Sequence of protein 2:
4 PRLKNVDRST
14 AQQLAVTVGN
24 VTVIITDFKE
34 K

Sequence of protein 1:
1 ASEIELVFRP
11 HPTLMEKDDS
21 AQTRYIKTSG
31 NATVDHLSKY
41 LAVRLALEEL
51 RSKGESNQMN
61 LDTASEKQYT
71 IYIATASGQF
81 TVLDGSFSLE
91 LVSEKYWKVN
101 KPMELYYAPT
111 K

These two protein chains interact to form a complex.

Contacts between the two chains:
Residue P102 in protein 1 contacts residue L6 in protein 2 (closest heavy-atom distance 3.7 Å).
Residue L37 in protein 1 is in contact with residue I28 in protein 2 (closest heavy-atom distance 3.8 Å).
Residue Y25 in protein 1 contacts residue E33 in protein 2 (closest heavy-atom distance 3.4 Å).
Residue L6 in protein 1 contacts residue L6 in protein 2 (closest heavy-atom distance 3.9 Å).
Residue R44 in protein 1 interacts with residue D30 in protein 2 (closest heavy-atom distance 2.9 Å).
Residue Y25 in protein 1 interacts with residue V9 in protein 2 (closest heavy-atom distance 3.6 Å).
Residue Y40 in protein 1 contacts residue I28 in protein 2 (closest heavy-atom distance 3.5 Å).
Residue H36 in protein 1 interacts with residue V24 in protein 2 (closest heavy-atom distance 2.8 Å).
Residue L47 in protein 1 is in contact with residue L17 in protein 2 (closest heavy-atom distance 3.9 Å).
Residue H36 in protein 1 is in contact with residue V19 in protein 2 (closest heavy-atom distance 3.3 Å).
Residue K27 in protein 1 contacts residue I27 in protein 2 (closest heavy-atom distance 3.9 Å).
Residue I26 in protein 1 interacts with residue L6 in protein 2 (closest heavy-atom distance 3.7 Å).
Residue I26 in protein 1 interacts with residue F31 in protein 2 (closest heavy-atom distance 4.4 Å).
Residue H36 in protein 1 is in contact with residue V21 in protein 2 (closest heavy-atom distance 3.5 Å).
Residue Y25 in protein 1 contacts residue N8 in protein 2 (closest heavy-atom distance 3.4 Å).
Residue T28 in protein 1 interacts with residue I27 in protein 2 (closest heavy-atom distance 2.8 Å).
Residue N100 in protein 1 is in contact with residue P4 in protein 2 (closest heavy-atom distance 3.3 Å).
Residue S29 in protein 1 is in contact with residue V26 in protein 2 (closest heavy-atom distance 3.7 Å).
Residue H36 in protein 1 is in contact with residue V26 in protein 2 (closest heavy-atom distance 3.6 Å).
Residue T28 in protein 1 interacts with residue I28 in protein 2 (closest heavy-atom distance 3.7 Å).
Residue Y40 in protein 1 contacts residue D30 in protein 2 (closest heavy-atom distance 2.7 Å).
Residue I26 in protein 1 is in contact with residue D30 in protein 2 (closest heavy-atom distance 3.7 Å).
Residue K27 in protein 1 is in contact with residue I28 in protein 2 (closest heavy-atom distance 3.8 Å).
Residue Y25 in protein 1 contacts residue L6 in protein 2 (closest heavy-atom distance 4.0 Å).
Residue P102 in protein 1 is in contact with residue R5 in protein 2 (closest heavy-atom distance 3.5 Å).
Residue K39 in protein 1 interacts with residue V21 in protein 2 (closest heavy-atom distance 4.2 Å).
Residue A32 in protein 1 is in contact with residue V26 in protein 2 (closest heavy-atom distance 3.8 Å).
Residue V7 in protein 1 interacts with residue L6 in protein 2 (closest heavy-atom distance 3.4 Å).
Residue I26 in protein 1 contacts residue I28 in protein 2 (closest heavy-atom distance 4.0 Å).
Residue K101 in protein 1 interacts with residue P4 in protein 2 (closest heavy-atom distance 3.1 Å).
Residue V43 in protein 1 contacts residue L17 in protein 2 (closest heavy-atom distance 3.8 Å).
Residue Y25 in protein 1 contacts residue K32 in protein 2 (closest heavy-atom distance 4.8 Å).
Residue N31 in protein 1 interacts with residue V26 in protein 2 (closest heavy-atom distance 3.9 Å).
Residue S29 in protein 1 interacts with residue I27 in protein 2 (closest heavy-atom distance 4.5 Å).
Residue P102 in protein 1 is in contact with residue P4 in protein 2 (closest heavy-atom distance 3.4 Å).
Residue K27 in protein 1 interacts with residue F31 in protein 2 (closest heavy-atom distance 4.0 Å).
Residue K39 in protein 1 interacts with residue T20 in protein 2 (closest heavy-atom distance 2.8 Å).
Residue I26 in protein 1 interacts with residue T29 in protein 2 (closest heavy-atom distance 3.2 Å).
Residue H36 in protein 1 contacts residue T20 in protein 2 (closest heavy-atom distance 4.3 Å).
Residue R44 in protein 1 interacts with residue Q15 in protein 2 (closest heavy-atom distance 3.9 Å).
Residue Y25 in protein 1 is in contact with residue F31 in protein 2 (closest heavy-atom distance 3.0 Å).
Residue E5 in protein 1 interacts with residue L6 in protein 2 (closest heavy-atom distance 2.7 Å).
Residue Y40 in protein 1 interacts with residue V19 in protein 2 (closest heavy-atom distance 4.3 Å).
Residue R44 in protein 1 interacts with residue L17 in protein 2 (closest heavy-atom distance 3.5 Å).
Residue H36 in protein 1 interacts with residue I28 in protein 2 (closest heavy-atom distance 3.7 Å).
Residue K39 in protein 1 interacts with residue V19 in protein 2 (closest heavy-atom distance 3.8 Å).
Residue E5 in protein 1 contacts residue R11 in protein 2 (closest heavy-atom distance 2.7 Å).
Residue R44 in protein 1 is in contact with residue Q16 in protein 2 (closest heavy-atom distance 4.7 Å).
Residue D35 in protein 1 contacts residue V21 in protein 2 (closest heavy-atom distance 4.0 Å).
Residue E5 in protein 1 is in contact with residue P4 in protein 2 (closest heavy-atom distance 3.9 Å).
Residue Y25 in protein 1 is in contact with residue D30 in protein 2 (closest heavy-atom distance 3.2 Å).
Residue H36 in protein 1 is in contact with residue T25 in protein 2 (closest heavy-atom distance 4.5 Å).
Residue Y40 in protein 1 contacts residue L17 in protein 2 (closest heavy-atom distance 3.9 Å).
Residue E5 in protein 1 interacts with residue R5 in protein 2 (closest heavy-atom distance 3.3 Å).
Residue K27 in protein 1 contacts residue R11 in protein 2 (closest heavy-atom distance 4.4 Å).
Residue Y25 in protein 1 contacts residue T29 in protein 2 (closest heavy-atom distance 4.1 Å).
Residue K27 in protein 1 is in contact with residue T29 in protein 2 (closest heavy-atom distance 2.9 Å).
Residue T28 in protein 1 contacts residue V26 in protein 2 (closest heavy-atom distance 3.9 Å).
Residue S2 in protein 1 interacts with residue I27 in protein 2 (closest heavy-atom distance 4.3 Å).
Residue E66 in protein 1 contacts residue V21 in protein 2 (closest heavy-atom distance 4.3 Å).